Sequence of protein 1:
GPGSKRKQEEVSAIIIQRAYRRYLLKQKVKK

Sequence of protein 2:
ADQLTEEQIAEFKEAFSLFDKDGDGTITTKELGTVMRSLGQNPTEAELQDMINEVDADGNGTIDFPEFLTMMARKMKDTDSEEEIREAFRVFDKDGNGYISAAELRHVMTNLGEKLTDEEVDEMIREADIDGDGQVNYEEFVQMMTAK

These two protein chains interact to form a complex.

Residue-level contacts at the interface:
Residue E114 in protein 2 contacts residue Q17 in protein 1 (closest heavy-atom distance 3.1 Å).
Residue E120 in protein 2 is in contact with residue L24 in protein 1 (closest heavy-atom distance 3.4 Å).
Residue G113 in protein 2 contacts residue E10 in protein 1 (closest heavy-atom distance 3.9 Å).
Residue M145 in protein 2 interacts with residue I16 in protein 1 (closest heavy-atom distance 4.3 Å).
Residue M144 in protein 2 contacts residue K26 in protein 1 (closest heavy-atom distance 4.3 Å).
Residue M145 in protein 2 interacts with residue Y23 in protein 1 (closest heavy-atom distance 3.7 Å).
Residue I85 in protein 2 contacts residue I16 in protein 1 (closest heavy-atom distance 4.1 Å).
Residue L116 in protein 2 is in contact with residue R21 in protein 1 (closest heavy-atom distance 3.6 Å).
Residue M124 in protein 2 contacts residue Y20 in protein 1 (closest heavy-atom distance 3.0 Å).
Residue V91 in protein 2 is in contact with residue K5 in protein 1 (closest heavy-atom distance 3.5 Å).
Residue A147 in protein 2 is in contact with residue K26 in protein 1 (closest heavy-atom distance 2.9 Å).
Residue A88 in protein 2 is in contact with residue I15 in protein 1 (closest heavy-atom distance 4.2 Å).
Residue K115 in protein 2 contacts residue Q17 in protein 1 (closest heavy-atom distance 3.1 Å).
Residue M144 in protein 2 is in contact with residue Y23 in protein 1 (closest heavy-atom distance 3.4 Å).
Residue E127 in protein 2 contacts residue Y23 in protein 1 (closest heavy-atom distance 3.5 Å).
Residue V91 in protein 2 contacts residue S12 in protein 1 (closest heavy-atom distance 3.8 Å).
Residue I85 in protein 2 contacts residue A19 in protein 1 (closest heavy-atom distance 3.4 Å).
Residue G113 in protein 2 is in contact with residue I14 in protein 1 (closest heavy-atom distance 3.6 Å).
Residue D80 in protein 2 is in contact with residue R18 in protein 1 (closest heavy-atom distance 4.2 Å).
Residue F92 in protein 2 contacts residue A13 in protein 1 (closest heavy-atom distance 3.4 Å).
Residue A88 in protein 2 contacts residue I16 in protein 1 (closest heavy-atom distance 3.9 Å).
Residue M145 in protein 2 is in contact with residue A19 in protein 1 (closest heavy-atom distance 3.8 Å).
Residue K148 in protein 2 contacts residue K26 in protein 1 (closest heavy-atom distance 2.8 Å).
Residue L116 in protein 2 contacts residue Q17 in protein 1 (closest heavy-atom distance 3.6 Å).
Residue M109 in protein 2 interacts with residue I16 in protein 1 (closest heavy-atom distance 3.8 Å).
Residue E123 in protein 2 is in contact with residue Y20 in protein 1 (closest heavy-atom distance 3.3 Å).
Residue V108 in protein 2 contacts residue A13 in protein 1 (closest heavy-atom distance 3.8 Å).
Residue T79 in protein 2 contacts residue R18 in protein 1 (closest heavy-atom distance 3.6 Å).
Residue M145 in protein 2 is in contact with residue Y20 in protein 1 (closest heavy-atom distance 3.6 Å).
Residue E120 in protein 2 contacts residue Y20 in protein 1 (closest heavy-atom distance 3.5 Å).
Residue L116 in protein 2 contacts residue Y20 in protein 1 (closest heavy-atom distance 3.8 Å).
Residue E114 in protein 2 interacts with residue R21 in protein 1 (closest heavy-atom distance 2.8 Å).
Residue M124 in protein 2 is in contact with residue I16 in protein 1 (closest heavy-atom distance 4.2 Å).
Residue L112 in protein 2 contacts residue E9 in protein 1 (closest heavy-atom distance 3.3 Å).
Residue L112 in protein 2 contacts residue Q17 in protein 1 (closest heavy-atom distance 3.9 Å).
Residue L112 in protein 2 interacts with residue A13 in protein 1 (closest heavy-atom distance 3.8 Å).
Residue V91 in protein 2 interacts with residue E9 in protein 1 (closest heavy-atom distance 3.9 Å).
Residue D80 in protein 2 interacts with residue A19 in protein 1 (closest heavy-atom distance 4.3 Å).
Residue G113 in protein 2 contacts residue Q17 in protein 1 (closest heavy-atom distance 3.9 Å).
Residue V108 in protein 2 interacts with residue E9 in protein 1 (closest heavy-atom distance 4.4 Å).
Residue A88 in protein 2 is in contact with residue S12 in protein 1 (closest heavy-atom distance 3.3 Å).
Residue L112 in protein 2 is in contact with residue R6 in protein 1 (closest heavy-atom distance 3.6 Å).
Residue M109 in protein 2 interacts with residue Q17 in protein 1 (closest heavy-atom distance 2.9 Å).
Residue E120 in protein 2 is in contact with residue R21 in protein 1 (closest heavy-atom distance 2.8 Å).
Residue T5 in protein 2 is in contact with residue R22 in protein 1 (closest heavy-atom distance 4.0 Å).
Residue T79 in protein 2 contacts residue I15 in protein 1 (closest heavy-atom distance 3.4 Å).
Residue E84 in protein 2 is in contact with residue I15 in protein 1 (closest heavy-atom distance 3.7 Å).
Residue L112 in protein 2 interacts with residue E10 in protein 1 (closest heavy-atom distance 3.6 Å).
Residue F92 in protein 2 contacts residue I16 in protein 1 (closest heavy-atom distance 3.6 Å).
Residue F89 in protein 2 contacts residue I16 in protein 1 (closest heavy-atom distance 3.5 Å).
Residue E127 in protein 2 interacts with residue Y20 in protein 1 (closest heavy-atom distance 2.7 Å).
Residue E114 in protein 2 contacts residue R18 in protein 1 (closest heavy-atom distance 2.8 Å).
Residue I85 in protein 2 is in contact with residue I15 in protein 1 (closest heavy-atom distance 3.7 Å).
Residue F92 in protein 2 interacts with residue S12 in protein 1 (closest heavy-atom distance 3.6 Å).
Residue F141 in protein 2 interacts with residue Y20 in protein 1 (closest heavy-atom distance 3.5 Å).
Residue F92 in protein 2 is in contact with residue E9 in protein 1 (closest heavy-atom distance 3.2 Å).
Residue M109 in protein 2 is in contact with residue A13 in protein 1 (closest heavy-atom distance 3.5 Å).
Residue V91 in protein 2 contacts residue Q8 in protein 1 (closest heavy-atom distance 3.7 Å).
Residue E127 in protein 2 contacts residue Q27 in protein 1 (closest heavy-atom distance 2.8 Å).
Residue K115 in protein 2 contacts residue R21 in protein 1 (closest heavy-atom distance 2.9 Å).